The following describes two proteins that form a bound complex.

Sequence of chain B:
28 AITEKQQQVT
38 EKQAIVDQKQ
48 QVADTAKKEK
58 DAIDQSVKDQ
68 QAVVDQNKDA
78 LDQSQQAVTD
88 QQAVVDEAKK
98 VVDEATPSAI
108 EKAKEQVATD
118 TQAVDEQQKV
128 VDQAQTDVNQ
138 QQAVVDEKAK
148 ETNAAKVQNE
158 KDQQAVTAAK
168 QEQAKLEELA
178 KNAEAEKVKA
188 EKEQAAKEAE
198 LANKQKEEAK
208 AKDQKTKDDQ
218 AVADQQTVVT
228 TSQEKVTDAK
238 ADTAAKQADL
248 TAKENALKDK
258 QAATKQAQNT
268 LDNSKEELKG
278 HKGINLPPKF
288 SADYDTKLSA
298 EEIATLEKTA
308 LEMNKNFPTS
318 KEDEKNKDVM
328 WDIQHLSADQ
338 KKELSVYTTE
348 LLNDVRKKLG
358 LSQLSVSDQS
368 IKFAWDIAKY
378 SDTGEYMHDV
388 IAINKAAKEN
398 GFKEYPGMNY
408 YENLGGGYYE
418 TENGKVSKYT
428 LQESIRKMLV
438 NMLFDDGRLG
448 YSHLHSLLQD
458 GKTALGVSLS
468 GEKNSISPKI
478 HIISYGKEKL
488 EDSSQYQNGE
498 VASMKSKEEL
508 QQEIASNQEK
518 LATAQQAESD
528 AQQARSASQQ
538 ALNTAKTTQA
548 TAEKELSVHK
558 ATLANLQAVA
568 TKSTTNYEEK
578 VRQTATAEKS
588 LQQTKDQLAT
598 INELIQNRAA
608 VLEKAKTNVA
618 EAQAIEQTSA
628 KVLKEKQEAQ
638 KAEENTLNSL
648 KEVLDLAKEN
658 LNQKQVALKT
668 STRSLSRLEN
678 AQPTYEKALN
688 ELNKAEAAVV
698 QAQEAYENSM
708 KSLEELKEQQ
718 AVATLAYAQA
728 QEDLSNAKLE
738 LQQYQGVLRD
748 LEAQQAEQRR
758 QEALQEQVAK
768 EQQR

Contacts between the two chains:
Residue K75 in chain B is in contact with residue A1 in chain A (closest heavy-atom distance 4.5 Å).
Residue Q82 in chain B is in contact with residue A7 in chain A (closest heavy-atom distance 3.9 Å).
Residue K75 in chain B is in contact with residue A3 in chain A (closest heavy-atom distance 3.5 Å).
Residue D79 in chain B contacts residue A6 in chain A (closest heavy-atom distance 3.3 Å).
Residue D72 in chain B is in contact with residue A2 in chain A (closest heavy-atom distance 4.8 Å).
Residue K75 in chain B is in contact with residue A2 in chain A (closest heavy-atom distance 3.9 Å).
Residue L78 in chain B is in contact with residue A3 in chain A (closest heavy-atom distance 3.5 Å).
Residue T86 in chain B interacts with residue A9 in chain A (closest heavy-atom distance 4.2 Å).
Residue Q82 in chain B contacts residue A8 in chain A (closest heavy-atom distance 3.5 Å).
Residue Q82 in chain B contacts residue A6 in chain A (closest heavy-atom distance 4.7 Å).
Residue Q82 in chain B is in contact with residue A9 in chain A (closest heavy-atom distance 3.4 Å).
Residue D79 in chain B contacts residue A3 in chain A (closest heavy-atom distance 4.8 Å).
Residue L78 in chain B interacts with residue A6 in chain A (closest heavy-atom distance 4.7 Å).

Sequence of chain A:
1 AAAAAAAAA